Interface contacts:
Residue Y5 in chain B contacts residue L20 in chain A (closest heavy-atom distance 3.9 Å).
Residue L29 in chain B interacts with residue S7 in chain A (closest heavy-atom distance 4.9 Å).
Residue D34 in chain B is in contact with residue Y10 in chain A (closest heavy-atom distance 3.7 Å).
Residue V35 in chain B interacts with residue Y10 in chain A (closest heavy-atom distance 2.9 Å).
Residue D40 in chain B is in contact with residue N12 in chain A (closest heavy-atom distance 3.4 Å).
Residue D34 in chain B interacts with residue K8 in chain A (closest heavy-atom distance 3.3 Å).
Residue T31 in chain B is in contact with residue T5 in chain A (closest heavy-atom distance 3.8 Å).
Residue L28 in chain B interacts with residue I9 in chain A (closest heavy-atom distance 4.4 Å).
Residue V39 in chain B contacts residue N12 in chain A (closest heavy-atom distance 3.1 Å).
Residue N4 in chain B contacts residue I17 in chain A (closest heavy-atom distance 5.0 Å).
Residue L13 in chain B interacts with residue I9 in chain A (closest heavy-atom distance 3.6 Å).
Residue M33 in chain B is in contact with residue K8 in chain A (closest heavy-atom distance 3.2 Å).
Residue L29 in chain B is in contact with residue T5 in chain A (closest heavy-atom distance 3.7 Å).
Residue V35 in chain B contacts residue K8 in chain A (closest heavy-atom distance 2.7 Å).
Residue I17 in chain B contacts residue L20 in chain A (closest heavy-atom distance 4.4 Å).
Residue D34 in chain B contacts residue S6 in chain A (closest heavy-atom distance 4.8 Å).
Residue M9 in chain B is in contact with residue I17 in chain A (closest heavy-atom distance 4.1 Å).
Residue Y8 in chain B is in contact with residue I17 in chain A (closest heavy-atom distance 3.9 Å).
Residue Y5 in chain B contacts residue A18 in chain A (closest heavy-atom distance 3.7 Å).
Residue L28 in chain B contacts residue T5 in chain A (closest heavy-atom distance 4.9 Å).
Residue Q41 in chain B is in contact with residue N12 in chain A (closest heavy-atom distance 4.2 Å).
Residue N38 in chain B is in contact with residue N12 in chain A (closest heavy-atom distance 4.0 Å).
Residue N4 in chain B is in contact with residue A18 in chain A (closest heavy-atom distance 4.0 Å).
Residue P6 in chain B interacts with residue I17 in chain A (closest heavy-atom distance 3.1 Å).
Residue N4 in chain B contacts residue L20 in chain A (closest heavy-atom distance 4.6 Å).
Residue L29 in chain B contacts residue L20 in chain A (closest heavy-atom distance 3.8 Å).
Residue V39 in chain B is in contact with residue D11 in chain A (closest heavy-atom distance 3.4 Å).
Residue M33 in chain B is in contact with residue S6 in chain A (closest heavy-atom distance 3.9 Å).
Residue N4 in chain B interacts with residue D19 in chain A (closest heavy-atom distance 3.0 Å).
Residue D34 in chain B is in contact with residue S7 in chain A (closest heavy-atom distance 4.8 Å).
Residue Y5 in chain B is in contact with residue I17 in chain A (closest heavy-atom distance 4.3 Å).
Residue Y36 in chain B interacts with residue Y10 in chain A (closest heavy-atom distance 3.7 Å).
Residue T30 in chain B interacts with residue T5 in chain A (closest heavy-atom distance 3.6 Å).
Residue T31 in chain B contacts residue S7 in chain A (closest heavy-atom distance 2.8 Å).
Residue Q41 in chain B contacts residue D11 in chain A (closest heavy-atom distance 2.7 Å).
Residue G32 in chain B interacts with residue T5 in chain A (closest heavy-atom distance 3.9 Å).
Residue V35 in chain B is in contact with residue I9 in chain A (closest heavy-atom distance 3.2 Å).
Residue Q41 in chain B contacts residue I17 in chain A (closest heavy-atom distance 3.2 Å).
Residue F93 in chain B contacts residue L20 in chain A (closest heavy-atom distance 4.1 Å).
Residue T37 in chain B is in contact with residue D11 in chain A (closest heavy-atom distance 3.3 Å).
Residue G32 in chain B is in contact with residue S7 in chain A (closest heavy-atom distance 3.6 Å).
Residue L28 in chain B is in contact with residue S7 in chain A (closest heavy-atom distance 2.7 Å).
Residue T37 in chain B is in contact with residue Y10 in chain A (closest heavy-atom distance 2.8 Å).
Residue L13 in chain B interacts with residue A18 in chain A (closest heavy-atom distance 4.0 Å).
Residue T37 in chain B interacts with residue N12 in chain A (closest heavy-atom distance 3.2 Å).
Residue Y36 in chain B is in contact with residue N14 in chain A (closest heavy-atom distance 3.3 Å).
Residue G32 in chain B contacts residue S6 in chain A (closest heavy-atom distance 3.5 Å).
Residue L13 in chain B is in contact with residue L20 in chain A (closest heavy-atom distance 5.0 Å).
Residue L28 in chain B contacts residue L20 in chain A (closest heavy-atom distance 3.7 Å).
Residue M33 in chain B contacts residue S7 in chain A (closest heavy-atom distance 2.9 Å).
Residue T37 in chain B interacts with residue I9 in chain A (closest heavy-atom distance 3.9 Å).
Residue Q41 in chain B interacts with residue Q15 in chain A (closest heavy-atom distance 4.0 Å).

Sequence of chain A:
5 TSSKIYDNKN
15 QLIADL

Sequence of chain B:
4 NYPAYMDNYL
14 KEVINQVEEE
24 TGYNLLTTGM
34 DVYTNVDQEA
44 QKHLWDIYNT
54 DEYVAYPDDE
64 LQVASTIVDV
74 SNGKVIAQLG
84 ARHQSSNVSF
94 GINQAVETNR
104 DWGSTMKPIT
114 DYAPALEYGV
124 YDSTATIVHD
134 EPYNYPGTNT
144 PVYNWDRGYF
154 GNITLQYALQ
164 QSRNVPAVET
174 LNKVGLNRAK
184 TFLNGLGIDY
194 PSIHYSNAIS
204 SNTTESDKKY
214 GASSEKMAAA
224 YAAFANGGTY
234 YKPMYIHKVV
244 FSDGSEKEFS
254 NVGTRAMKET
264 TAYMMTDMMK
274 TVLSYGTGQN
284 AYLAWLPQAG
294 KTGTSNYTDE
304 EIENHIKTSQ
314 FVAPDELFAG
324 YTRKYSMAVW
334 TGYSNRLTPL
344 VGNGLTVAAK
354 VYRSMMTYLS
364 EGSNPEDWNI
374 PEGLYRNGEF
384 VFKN

This data describes a binding interaction between two proteins.